Sequence of protein 1:
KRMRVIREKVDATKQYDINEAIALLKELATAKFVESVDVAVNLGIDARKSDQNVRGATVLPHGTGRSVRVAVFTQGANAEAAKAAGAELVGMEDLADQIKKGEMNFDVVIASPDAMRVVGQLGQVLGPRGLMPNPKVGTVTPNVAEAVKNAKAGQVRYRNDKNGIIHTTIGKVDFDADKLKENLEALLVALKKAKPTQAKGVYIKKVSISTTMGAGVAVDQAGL

Sequence of protein 2:
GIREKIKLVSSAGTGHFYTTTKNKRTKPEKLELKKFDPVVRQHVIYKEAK

Interface contacts:
Residue K136 in protein 1 contacts residue T26 in protein 2 (closest heavy-atom distance 4.1 Å).
Residue V144 in protein 1 interacts with residue K27 in protein 2 (closest heavy-atom distance 4.5 Å).
Residue K136 in protein 1 interacts with residue R25 in protein 2 (closest heavy-atom distance 2.4 Å).
Residue A194 in protein 1 interacts with residue K50 in protein 2 (closest heavy-atom distance 3.2 Å).

The following describes two proteins that form a bound complex.